Residue-level contacts at the interface:
Residue L5 in protein 1 contacts residue I3 in protein 2 (closest heavy-atom distance 4.0 Å).
Residue S4 in protein 1 contacts residue I3 in protein 2 (closest heavy-atom distance 3.3 Å).
Residue V8 in protein 1 is in contact with residue F5 in protein 2 (closest heavy-atom distance 3.6 Å).
Residue L5 in protein 1 contacts residue F5 in protein 2 (closest heavy-atom distance 3.5 Å).
Residue S3 in protein 1 interacts with residue F5 in protein 2 (closest heavy-atom distance 3.2 Å).
Residue S3 in protein 1 is in contact with residue I3 in protein 2 (closest heavy-atom distance 3.8 Å).
Residue S4 in protein 1 interacts with residue A2 in protein 2 (closest heavy-atom distance 3.4 Å).
Residue G28 in protein 1 interacts with residue E6 in protein 2 (closest heavy-atom distance 4.5 Å).
Residue S4 in protein 1 is in contact with residue F5 in protein 2 (closest heavy-atom distance 3.5 Å).
Residue S3 in protein 1 contacts residue P4 in protein 2 (closest heavy-atom distance 4.1 Å).

The following describes two proteins that form a bound complex.

Sequence of protein 2:
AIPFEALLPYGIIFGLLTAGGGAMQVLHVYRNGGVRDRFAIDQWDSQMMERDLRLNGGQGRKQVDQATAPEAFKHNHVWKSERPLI

Sequence of protein 1:
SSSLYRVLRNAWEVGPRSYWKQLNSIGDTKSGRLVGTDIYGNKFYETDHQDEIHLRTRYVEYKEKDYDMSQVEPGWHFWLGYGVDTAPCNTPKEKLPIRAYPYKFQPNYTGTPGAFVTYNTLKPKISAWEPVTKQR